Sequence of protein 2:
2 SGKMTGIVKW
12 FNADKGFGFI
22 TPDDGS

The following describes two proteins that form a bound complex.

Interface contacts:
Residue R61 in protein 1 interacts with residue K16 in protein 2 (closest heavy-atom distance 3.1 Å).
Residue T65 in protein 1 interacts with residue N13 in protein 2 (closest heavy-atom distance 3.6 Å).
Residue R61 in protein 1 is in contact with residue G17 in protein 2 (closest heavy-atom distance 4.9 Å).
Residue R67 in protein 1 contacts residue V9 in protein 2 (closest heavy-atom distance 4.9 Å).
Residue T65 in protein 1 interacts with residue K16 in protein 2 (closest heavy-atom distance 3.5 Å).
Residue R67 in protein 1 contacts residue N13 in protein 2 (closest heavy-atom distance 4.7 Å).
Residue W60 in protein 1 is in contact with residue N13 in protein 2 (closest heavy-atom distance 4.9 Å).

Sequence of protein 1:
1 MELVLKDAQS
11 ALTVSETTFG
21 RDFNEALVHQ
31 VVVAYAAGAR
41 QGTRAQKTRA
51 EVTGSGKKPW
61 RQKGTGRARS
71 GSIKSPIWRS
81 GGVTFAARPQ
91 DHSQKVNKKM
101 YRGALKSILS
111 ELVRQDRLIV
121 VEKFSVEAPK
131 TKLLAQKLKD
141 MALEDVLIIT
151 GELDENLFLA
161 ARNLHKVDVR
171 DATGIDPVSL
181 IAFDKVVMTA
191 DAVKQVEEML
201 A